Contacts between the two chains:
Residue L22 in protein 1 contacts residue L22 in protein 2 (closest heavy-atom distance 3.8 Å).
Residue I36 in protein 1 interacts with residue L33 in protein 2 (closest heavy-atom distance 3.8 Å).
Residue Q4 in protein 1 interacts with residue M5 in protein 2 (closest heavy-atom distance 3.7 Å).
Residue V8 in protein 1 is in contact with residue M12 in protein 2 (closest heavy-atom distance 3.9 Å).
Residue K39 in protein 1 contacts residue L40 in protein 2 (closest heavy-atom distance 4.6 Å).
Residue Q15 in protein 1 interacts with residue M12 in protein 2 (closest heavy-atom distance 3.3 Å).
Residue K21 in protein 1 contacts residue T23 in protein 2 (closest heavy-atom distance 4.8 Å).
Residue L32 in protein 1 interacts with residue Y37 in protein 2 (closest heavy-atom distance 4.5 Å).
Residue Q4 in protein 1 contacts residue D6 in protein 2 (closest heavy-atom distance 4.9 Å).
Residue R14 in protein 1 interacts with residue L16 in protein 2 (closest heavy-atom distance 3.4 Å).
Residue R14 in protein 1 contacts residue R13 in protein 2 (closest heavy-atom distance 3.8 Å).
Residue I36 in protein 1 is in contact with residue L40 in protein 2 (closest heavy-atom distance 3.8 Å).
Residue E11 in protein 1 contacts residue M12 in protein 2 (closest heavy-atom distance 3.6 Å).
Residue L32 in protein 1 contacts residue L33 in protein 2 (closest heavy-atom distance 4.0 Å).
Residue L32 in protein 1 interacts with residue V30 in protein 2 (closest heavy-atom distance 3.5 Å).
Residue R25 in protein 1 is in contact with residue T23 in protein 2 (closest heavy-atom distance 4.2 Å).
Residue I19 in protein 1 contacts residue I19 in protein 2 (closest heavy-atom distance 4.5 Å).
Residue L22 in protein 1 is in contact with residue T23 in protein 2 (closest heavy-atom distance 3.7 Å).
Residue M5 in protein 1 is in contact with residue M5 in protein 2 (closest heavy-atom distance 4.9 Å).
Residue M18 in protein 1 contacts residue I19 in protein 2 (closest heavy-atom distance 3.9 Å).
Residue R7 in protein 1 interacts with residue M5 in protein 2 (closest heavy-atom distance 4.0 Å).
Residue V8 in protein 1 interacts with residue V8 in protein 2 (closest heavy-atom distance 4.8 Å).
Residue Q15 in protein 1 contacts residue I19 in protein 2 (closest heavy-atom distance 4.8 Å).
Residue I36 in protein 1 contacts residue I36 in protein 2 (closest heavy-atom distance 4.0 Å).
Residue R7 in protein 1 contacts residue D6 in protein 2 (closest heavy-atom distance 2.6 Å).
Residue A29 in protein 1 contacts residue V30 in protein 2 (closest heavy-atom distance 3.7 Å).
Residue M12 in protein 1 contacts residue M12 in protein 2 (closest heavy-atom distance 3.3 Å).
Residue L22 in protein 1 is in contact with residue A26 in protein 2 (closest heavy-atom distance 3.9 Å).
Residue E11 in protein 1 contacts residue R13 in protein 2 (closest heavy-atom distance 2.9 Å).
Residue A29 in protein 1 contacts residue L33 in protein 2 (closest heavy-atom distance 3.7 Å).
Residue R35 in protein 1 contacts residue Y37 in protein 2 (closest heavy-atom distance 3.7 Å).
Residue R25 in protein 1 interacts with residue V30 in protein 2 (closest heavy-atom distance 3.4 Å).
Residue L32 in protein 1 contacts residue K34 in protein 2 (closest heavy-atom distance 3.8 Å).
Residue V8 in protein 1 contacts residue M5 in protein 2 (closest heavy-atom distance 3.4 Å).
Residue R7 in protein 1 is in contact with residue V9 in protein 2 (closest heavy-atom distance 3.8 Å).
Residue L33 in protein 1 is in contact with residue L33 in protein 2 (closest heavy-atom distance 3.6 Å).
Residue R25 in protein 1 contacts residue I27 in protein 2 (closest heavy-atom distance 3.5 Å).
Residue E11 in protein 1 is in contact with residue V9 in protein 2 (closest heavy-atom distance 4.0 Å).
Residue L22 in protein 1 is in contact with residue I19 in protein 2 (closest heavy-atom distance 4.6 Å).
Residue Q4 in protein 1 interacts with residue I1 in protein 2 (closest heavy-atom distance 4.8 Å).
Residue L40 in protein 1 is in contact with residue L40 in protein 2 (closest heavy-atom distance 4.5 Å).
Residue Q15 in protein 1 contacts residue Q15 in protein 2 (closest heavy-atom distance 4.1 Å).
Residue Q15 in protein 1 interacts with residue L16 in protein 2 (closest heavy-atom distance 3.5 Å).
Residue E11 in protein 1 interacts with residue L16 in protein 2 (closest heavy-atom distance 4.2 Å).
Residue E28 in protein 1 is in contact with residue V30 in protein 2 (closest heavy-atom distance 3.9 Å).
Residue R25 in protein 1 is in contact with residue A26 in protein 2 (closest heavy-atom distance 3.8 Å).
Residue M18 in protein 1 is in contact with residue L16 in protein 2 (closest heavy-atom distance 3.0 Å).
Residue M18 in protein 1 is in contact with residue D20 in protein 2 (closest heavy-atom distance 3.5 Å).
Residue M18 in protein 1 contacts residue T23 in protein 2 (closest heavy-atom distance 4.5 Å).
Residue I36 in protein 1 is in contact with residue Y37 in protein 2 (closest heavy-atom distance 4.0 Å).
Residue V8 in protein 1 is in contact with residue V9 in protein 2 (closest heavy-atom distance 4.6 Å).
Residue R7 in protein 1 interacts with residue E2 in protein 2 (closest heavy-atom distance 3.9 Å).
Residue K39 in protein 1 interacts with residue Y37 in protein 2 (closest heavy-atom distance 3.9 Å).
Residue K39 in protein 1 is in contact with residue T41 in protein 2 (closest heavy-atom distance 4.3 Å).
Residue Q4 in protein 1 interacts with residue E2 in protein 2 (closest heavy-atom distance 3.8 Å).

Sequence of protein 1:
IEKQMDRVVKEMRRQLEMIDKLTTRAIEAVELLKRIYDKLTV

Sequence of protein 2:
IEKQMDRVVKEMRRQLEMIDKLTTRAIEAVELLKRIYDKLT

The following describes two proteins that form a bound complex.